Sequence of protein 2:
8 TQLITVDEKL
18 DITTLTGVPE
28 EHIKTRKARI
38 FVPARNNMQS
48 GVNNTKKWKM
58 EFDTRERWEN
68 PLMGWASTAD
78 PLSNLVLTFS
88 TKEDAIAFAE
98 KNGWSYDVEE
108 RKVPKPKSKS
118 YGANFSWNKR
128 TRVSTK

Contacts between the two chains:
Residue N125 in protein 2 is in contact with residue G69 in protein 1 (closest heavy-atom distance 4.3 Å).
Residue W124 in protein 2 interacts with residue S68 in protein 1 (closest heavy-atom distance 3.0 Å).
Residue N125 in protein 2 interacts with residue S68 in protein 1 (closest heavy-atom distance 2.9 Å).

Sequence of protein 1:
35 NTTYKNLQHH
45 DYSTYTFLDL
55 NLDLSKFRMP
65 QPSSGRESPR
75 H

The following describes two proteins that form a bound complex.